This data describes a binding interaction between two proteins.

Sequence of the first protein:
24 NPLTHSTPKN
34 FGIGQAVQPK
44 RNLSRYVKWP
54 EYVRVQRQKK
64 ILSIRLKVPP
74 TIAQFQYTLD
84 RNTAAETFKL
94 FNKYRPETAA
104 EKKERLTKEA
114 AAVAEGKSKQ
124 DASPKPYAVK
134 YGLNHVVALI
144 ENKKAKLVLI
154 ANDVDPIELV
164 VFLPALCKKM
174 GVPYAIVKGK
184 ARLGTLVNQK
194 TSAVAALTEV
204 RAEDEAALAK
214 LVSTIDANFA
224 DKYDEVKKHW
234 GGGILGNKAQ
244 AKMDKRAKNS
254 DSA

Interface contacts:
Residue N221 in the first protein contacts residue L161 in the second protein (closest heavy-atom distance 4.9 Å).
Residue T217 in the first protein contacts residue N154 in the second protein (closest heavy-atom distance 4.3 Å).
Residue K213 in the first protein contacts residue G159 in the second protein (closest heavy-atom distance 3.2 Å).
Residue K213 in the first protein interacts with residue M158 in the second protein (closest heavy-atom distance 4.0 Å).
Residue N85 in the first protein contacts residue L156 in the second protein (closest heavy-atom distance 3.2 Å).
Residue N221 in the first protein is in contact with residue N154 in the second protein (closest heavy-atom distance 3.1 Å).
Residue T86 in the first protein contacts residue N154 in the second protein (closest heavy-atom distance 4.7 Å).
Residue A220 in the first protein interacts with residue N154 in the second protein (closest heavy-atom distance 3.8 Å).
Residue K213 in the first protein contacts residue L156 in the second protein (closest heavy-atom distance 3.3 Å).
Residue K213 in the first protein is in contact with residue L161 in the second protein (closest heavy-atom distance 3.9 Å).
Residue R84 in the first protein contacts residue Y155 in the second protein (closest heavy-atom distance 4.2 Å).
Residue E89 in the first protein is in contact with residue M158 in the second protein (closest heavy-atom distance 3.8 Å).
Residue T217 in the first protein contacts residue L156 in the second protein (closest heavy-atom distance 3.8 Å).
Residue L214 in the first protein interacts with residue L156 in the second protein (closest heavy-atom distance 4.1 Å).
Residue T217 in the first protein contacts residue L161 in the second protein (closest heavy-atom distance 4.3 Å).
Residue N85 in the first protein contacts residue Y155 in the second protein (closest heavy-atom distance 2.8 Å).
Residue E89 in the first protein interacts with residue L156 in the second protein (closest heavy-atom distance 3.6 Å).
Residue K213 in the first protein contacts residue H160 in the second protein (closest heavy-atom distance 3.3 Å).

Sequence of the second protein:
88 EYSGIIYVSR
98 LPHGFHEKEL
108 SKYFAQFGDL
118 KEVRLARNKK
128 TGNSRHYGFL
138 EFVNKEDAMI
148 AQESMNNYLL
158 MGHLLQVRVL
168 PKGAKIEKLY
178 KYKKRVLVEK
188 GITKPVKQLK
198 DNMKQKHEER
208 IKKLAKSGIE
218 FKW